The following describes two proteins that form a bound complex.

Sequence of the second protein:
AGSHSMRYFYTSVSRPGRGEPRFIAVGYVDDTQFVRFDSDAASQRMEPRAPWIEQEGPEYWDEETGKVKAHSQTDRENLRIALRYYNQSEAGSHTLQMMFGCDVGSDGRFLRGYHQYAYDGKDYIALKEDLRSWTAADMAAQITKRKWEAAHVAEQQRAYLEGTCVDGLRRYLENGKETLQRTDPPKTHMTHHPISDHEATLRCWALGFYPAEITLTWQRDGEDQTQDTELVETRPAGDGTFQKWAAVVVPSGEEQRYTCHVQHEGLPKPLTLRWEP

Sequence of the first protein:
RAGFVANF

Residue-level contacts at the interface:
Residue N78 in the second protein interacts with residue F8 in the first protein (closest heavy-atom distance 2.8 Å).
Residue G168 in the second protein contacts residue R1 in the first protein (closest heavy-atom distance 4.7 Å).
Residue A82 in the second protein is in contact with residue F8 in the first protein (closest heavy-atom distance 4.7 Å).
Residue H71 in the second protein is in contact with residue V5 in the first protein (closest heavy-atom distance 3.5 Å).
Residue N78 in the second protein interacts with residue N7 in the first protein (closest heavy-atom distance 3.2 Å).
Residue C165 in the second protein interacts with residue R1 in the first protein (closest heavy-atom distance 4.8 Å).
Residue Y8 in the second protein contacts residue R1 in the first protein (closest heavy-atom distance 2.9 Å).
Residue F100 in the second protein is in contact with residue A2 in the first protein (closest heavy-atom distance 3.7 Å).
Residue M6 in the second protein is in contact with residue R1 in the first protein (closest heavy-atom distance 3.8 Å).
Residue Q157 in the second protein interacts with residue V5 in the first protein (closest heavy-atom distance 4.7 Å).
Residue Y160 in the second protein is in contact with residue A2 in the first protein (closest heavy-atom distance 3.5 Å).
Residue Q156 in the second protein contacts residue F4 in the first protein (closest heavy-atom distance 3.5 Å).
Residue W148 in the second protein interacts with residue F8 in the first protein (closest heavy-atom distance 3.9 Å).
Residue T74 in the second protein is in contact with residue A6 in the first protein (closest heavy-atom distance 3.6 Å).
Residue E63 in the second protein is in contact with residue R1 in the first protein (closest heavy-atom distance 3.3 Å).
Residue T74 in the second protein is in contact with residue V5 in the first protein (closest heavy-atom distance 3.9 Å).
Residue K147 in the second protein interacts with residue F8 in the first protein (closest heavy-atom distance 2.7 Å).
Residue Q157 in the second protein is in contact with residue F4 in the first protein (closest heavy-atom distance 3.0 Å).
Residue T74 in the second protein contacts residue N7 in the first protein (closest heavy-atom distance 3.6 Å).
Residue E64 in the second protein is in contact with residue A2 in the first protein (closest heavy-atom distance 3.1 Å).
Residue E56 in the second protein is in contact with residue R1 in the first protein (closest heavy-atom distance 4.8 Å).
Residue N78 in the second protein interacts with residue A6 in the first protein (closest heavy-atom distance 3.1 Å).
Residue L96 in the second protein interacts with residue F8 in the first protein (closest heavy-atom distance 3.8 Å).
Residue K67 in the second protein is in contact with residue G3 in the first protein (closest heavy-atom distance 4.4 Å).
Residue F100 in the second protein contacts residue G3 in the first protein (closest heavy-atom distance 3.5 Å).
Residue V153 in the second protein interacts with residue A6 in the first protein (closest heavy-atom distance 4.4 Å).
Residue H115 in the second protein contacts residue V5 in the first protein (closest heavy-atom distance 4.1 Å).
Residue E64 in the second protein is in contact with residue R1 in the first protein (closest heavy-atom distance 3.4 Å).
Residue T164 in the second protein interacts with residue R1 in the first protein (closest heavy-atom distance 3.8 Å).
Residue H115 in the second protein contacts residue F4 in the first protein (closest heavy-atom distance 3.5 Å).
Residue Y85 in the second protein is in contact with residue F8 in the first protein (closest heavy-atom distance 2.6 Å).
Residue I143 in the second protein is in contact with residue F8 in the first protein (closest heavy-atom distance 4.6 Å).
Residue Y160 in the second protein is in contact with residue G3 in the first protein (closest heavy-atom distance 3.2 Å).
Residue Y8 in the second protein interacts with residue A2 in the first protein (closest heavy-atom distance 3.8 Å).
Residue K67 in the second protein contacts residue R1 in the first protein (closest heavy-atom distance 3.6 Å).
Residue W148 in the second protein is in contact with residue N7 in the first protein (closest heavy-atom distance 2.7 Å).
Residue F100 in the second protein interacts with residue R1 in the first protein (closest heavy-atom distance 4.9 Å).
Residue I81 in the second protein is in contact with residue N7 in the first protein (closest heavy-atom distance 4.2 Å).
Residue Y117 in the second protein is in contact with residue F8 in the first protein (closest heavy-atom distance 3.6 Å).
Residue Y60 in the second protein contacts residue R1 in the first protein (closest heavy-atom distance 3.4 Å).
Residue Y117 in the second protein interacts with residue V5 in the first protein (closest heavy-atom distance 3.3 Å).
Residue I81 in the second protein is in contact with residue F8 in the first protein (closest heavy-atom distance 3.7 Å).
Residue K147 in the second protein contacts residue N7 in the first protein (closest heavy-atom distance 4.0 Å).
Residue I125 in the second protein contacts residue F8 in the first protein (closest heavy-atom distance 4.9 Å).
Residue W148 in the second protein contacts residue A6 in the first protein (closest heavy-atom distance 3.7 Å).
Residue Y10 in the second protein contacts residue A2 in the first protein (closest heavy-atom distance 3.7 Å).
Residue T144 in the second protein interacts with residue F8 in the first protein (closest heavy-atom distance 2.7 Å).
Residue Y117 in the second protein is in contact with residue A6 in the first protein (closest heavy-atom distance 4.2 Å).
Residue Y124 in the second protein is in contact with residue F8 in the first protein (closest heavy-atom distance 3.4 Å).
Residue F34 in the second protein contacts residue R1 in the first protein (closest heavy-atom distance 4.8 Å).
Residue Y172 in the second protein contacts residue R1 in the first protein (closest heavy-atom distance 2.7 Å).
Residue Y160 in the second protein contacts residue R1 in the first protein (closest heavy-atom distance 2.6 Å).
Residue D75 in the second protein is in contact with residue V5 in the first protein (closest heavy-atom distance 4.4 Å).
Residue M98 in the second protein is in contact with residue V5 in the first protein (closest heavy-atom distance 3.7 Å).
Residue E77 in the second protein contacts residue N7 in the first protein (closest heavy-atom distance 2.8 Å).
Residue T144 in the second protein interacts with residue N7 in the first protein (closest heavy-atom distance 4.5 Å).
Residue K67 in the second protein contacts residue A2 in the first protein (closest heavy-atom distance 2.7 Å).